Sequence of chain B:
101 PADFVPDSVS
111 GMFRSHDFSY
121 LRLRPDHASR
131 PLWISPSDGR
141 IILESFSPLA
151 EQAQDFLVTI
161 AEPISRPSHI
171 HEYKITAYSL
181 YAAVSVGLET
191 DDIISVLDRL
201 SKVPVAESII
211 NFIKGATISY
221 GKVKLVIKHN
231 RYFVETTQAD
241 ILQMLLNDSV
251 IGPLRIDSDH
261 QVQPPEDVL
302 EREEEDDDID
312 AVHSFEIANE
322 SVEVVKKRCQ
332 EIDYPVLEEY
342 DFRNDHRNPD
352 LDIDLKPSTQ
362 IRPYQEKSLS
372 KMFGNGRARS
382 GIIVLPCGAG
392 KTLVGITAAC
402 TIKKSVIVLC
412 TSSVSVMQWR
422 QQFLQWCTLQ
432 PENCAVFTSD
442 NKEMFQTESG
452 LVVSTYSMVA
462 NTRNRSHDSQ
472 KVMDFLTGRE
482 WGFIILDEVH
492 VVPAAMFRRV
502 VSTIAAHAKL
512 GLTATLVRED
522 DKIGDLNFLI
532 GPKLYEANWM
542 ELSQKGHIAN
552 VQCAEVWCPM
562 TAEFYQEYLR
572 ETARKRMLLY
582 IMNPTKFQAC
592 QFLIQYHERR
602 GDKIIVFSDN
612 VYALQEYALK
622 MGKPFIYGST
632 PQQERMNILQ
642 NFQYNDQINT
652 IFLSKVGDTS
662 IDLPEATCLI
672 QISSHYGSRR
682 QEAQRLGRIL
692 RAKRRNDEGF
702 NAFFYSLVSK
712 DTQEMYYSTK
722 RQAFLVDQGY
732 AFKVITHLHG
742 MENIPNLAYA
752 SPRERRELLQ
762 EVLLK

The following describes two proteins that form a bound complex.

Residue-level contacts at the interface:
Residue F118 in chain B interacts with residue V371 in chain A (closest heavy-atom distance 4.1 Å).
Residue R122 in chain B is in contact with residue V371 in chain A (closest heavy-atom distance 3.8 Å).
Residue I142 in chain B interacts with residue Y350 in chain A (closest heavy-atom distance 4.3 Å).
Residue D712 in chain B is in contact with residue E447 in chain A (closest heavy-atom distance 5.0 Å).
Residue F118 in chain B interacts with residue R369 in chain A (closest heavy-atom distance 4.4 Å).
Residue L121 in chain B contacts residue V371 in chain A (closest heavy-atom distance 3.7 Å).
Residue S115 in chain B contacts residue F370 in chain A (closest heavy-atom distance 4.9 Å).
Residue D117 in chain B is in contact with residue V371 in chain A (closest heavy-atom distance 3.5 Å).
Residue L123 in chain B interacts with residue V371 in chain A (closest heavy-atom distance 3.6 Å).
Residue H116 in chain B contacts residue F370 in chain A (closest heavy-atom distance 3.5 Å).
Residue D117 in chain B is in contact with residue F370 in chain A (closest heavy-atom distance 4.1 Å).
Residue M716 in chain B contacts residue E447 in chain A (closest heavy-atom distance 4.2 Å).
Residue D117 in chain B contacts residue R369 in chain A (closest heavy-atom distance 4.7 Å).
Residue S168 in chain B interacts with residue E414 in chain A (closest heavy-atom distance 4.3 Å).
Residue H169 in chain B interacts with residue E414 in chain A (closest heavy-atom distance 3.9 Å).
Residue F118 in chain B contacts residue F370 in chain A (closest heavy-atom distance 4.3 Å).

Sequence of chain A:
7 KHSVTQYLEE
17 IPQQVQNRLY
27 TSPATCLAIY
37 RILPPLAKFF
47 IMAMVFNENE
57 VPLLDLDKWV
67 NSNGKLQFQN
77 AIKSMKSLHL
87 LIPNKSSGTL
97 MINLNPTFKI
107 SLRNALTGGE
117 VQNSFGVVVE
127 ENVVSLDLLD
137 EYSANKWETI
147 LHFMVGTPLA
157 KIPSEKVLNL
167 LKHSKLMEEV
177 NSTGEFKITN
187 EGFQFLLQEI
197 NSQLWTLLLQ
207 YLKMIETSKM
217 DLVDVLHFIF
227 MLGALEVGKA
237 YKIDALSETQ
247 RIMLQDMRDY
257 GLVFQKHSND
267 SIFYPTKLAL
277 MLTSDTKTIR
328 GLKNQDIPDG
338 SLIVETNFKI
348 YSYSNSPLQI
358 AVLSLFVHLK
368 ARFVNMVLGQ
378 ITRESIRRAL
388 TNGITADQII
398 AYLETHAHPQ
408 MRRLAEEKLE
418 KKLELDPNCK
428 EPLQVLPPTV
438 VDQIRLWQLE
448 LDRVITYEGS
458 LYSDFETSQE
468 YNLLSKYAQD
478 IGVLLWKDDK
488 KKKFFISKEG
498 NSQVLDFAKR